Sequence of chain A:
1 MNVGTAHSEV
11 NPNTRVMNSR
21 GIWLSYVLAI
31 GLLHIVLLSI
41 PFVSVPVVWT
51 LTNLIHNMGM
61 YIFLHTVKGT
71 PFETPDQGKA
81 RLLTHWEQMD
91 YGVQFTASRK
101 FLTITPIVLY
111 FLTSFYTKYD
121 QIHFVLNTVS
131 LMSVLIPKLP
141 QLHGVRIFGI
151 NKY

This data describes a binding interaction between two proteins.

Residue-level contacts at the interface:
Residue L38 in chain B is in contact with residue K100 in chain A (closest heavy-atom distance 3.3 Å).
Residue H24 in chain B contacts residue Y110 in chain A (closest heavy-atom distance 4.0 Å).
Residue K45 in chain B is in contact with residue P140 in chain A (closest heavy-atom distance 4.5 Å).
Residue Y44 in chain B is in contact with residue F95 in chain A (closest heavy-atom distance 2.9 Å).
Residue Y23 in chain B contacts residue Q121 in chain A (closest heavy-atom distance 2.8 Å).
Residue L46 in chain B interacts with residue V93 in chain A (closest heavy-atom distance 4.5 Å).
Residue L46 in chain B interacts with residue G92 in chain A (closest heavy-atom distance 3.4 Å).
Residue P21 in chain B contacts residue Y119 in chain A (closest heavy-atom distance 4.2 Å).
Residue A20 in chain B interacts with residue Y119 in chain A (closest heavy-atom distance 3.5 Å).
Residue H24 in chain B interacts with residue Y119 in chain A (closest heavy-atom distance 3.3 Å).
Residue Q47 in chain B is in contact with residue H143 in chain A (closest heavy-atom distance 4.3 Å).
Residue Q47 in chain B interacts with residue Q94 in chain A (closest heavy-atom distance 3.6 Å).
Residue Y44 in chain B interacts with residue A97 in chain A (closest heavy-atom distance 5.0 Å).
Residue E28 in chain B interacts with residue Y119 in chain A (closest heavy-atom distance 4.0 Å).
Residue L17 in chain B interacts with residue Y119 in chain A (closest heavy-atom distance 4.7 Å).
Residue L39 in chain B is in contact with residue K100 in chain A (closest heavy-atom distance 4.0 Å).
Residue S41 in chain B is in contact with residue F95 in chain A (closest heavy-atom distance 3.5 Å).
Residue H24 in chain B contacts residue F124 in chain A (closest heavy-atom distance 3.1 Å).
Residue A16 in chain B interacts with residue F115 in chain A (closest heavy-atom distance 4.1 Å).
Residue E28 in chain B interacts with residue S114 in chain A (closest heavy-atom distance 3.8 Å).
Residue K45 in chain B is in contact with residue Q141 in chain A (closest heavy-atom distance 4.7 Å).
Residue H24 in chain B is in contact with residue S114 in chain A (closest heavy-atom distance 3.5 Å).
Residue L31 in chain B contacts residue L131 in chain A (closest heavy-atom distance 3.7 Å).
Residue I35 in chain B contacts residue I104 in chain A (closest heavy-atom distance 4.2 Å).
Residue L31 in chain B is in contact with residue I107 in chain A (closest heavy-atom distance 4.2 Å).
Residue L38 in chain B is in contact with residue I104 in chain A (closest heavy-atom distance 4.8 Å).
Residue L27 in chain B is in contact with residue F124 in chain A (closest heavy-atom distance 3.8 Å).
Residue T43 in chain B interacts with residue F95 in chain A (closest heavy-atom distance 3.6 Å).
Residue A16 in chain B contacts residue Y119 in chain A (closest heavy-atom distance 4.2 Å).
Residue I35 in chain B is in contact with residue F111 in chain A (closest heavy-atom distance 4.3 Å).
Residue K45 in chain B interacts with residue V93 in chain A (closest heavy-atom distance 3.8 Å).
Residue I32 in chain B contacts residue F111 in chain A (closest heavy-atom distance 3.6 Å).
Residue Y23 in chain B is in contact with residue F124 in chain A (closest heavy-atom distance 4.2 Å).
Residue E28 in chain B contacts residue Y110 in chain A (closest heavy-atom distance 5.0 Å).
Residue Q47 in chain B interacts with residue G92 in chain A (closest heavy-atom distance 4.0 Å).
Residue L25 in chain B contacts residue Y119 in chain A (closest heavy-atom distance 4.7 Å).
Residue L31 in chain B contacts residue F111 in chain A (closest heavy-atom distance 3.9 Å).
Residue K45 in chain B interacts with residue F95 in chain A (closest heavy-atom distance 4.4 Å).
Residue L27 in chain B interacts with residue Y110 in chain A (closest heavy-atom distance 3.5 Å).
Residue K45 in chain B is in contact with residue G92 in chain A (closest heavy-atom distance 4.5 Å).
Residue L46 in chain B is in contact with residue Q94 in chain A (closest heavy-atom distance 4.9 Å).
Residue L38 in chain B interacts with residue T103 in chain A (closest heavy-atom distance 3.5 Å).
Residue K45 in chain B contacts residue Q94 in chain A (closest heavy-atom distance 3.1 Å).
Residue Y44 in chain B contacts residue T96 in chain A (closest heavy-atom distance 4.0 Å).
Residue Y44 in chain B interacts with residue V93 in chain A (closest heavy-atom distance 4.5 Å).
Residue P21 in chain B interacts with residue Q121 in chain A (closest heavy-atom distance 3.7 Å).
Residue Q47 in chain B contacts residue P140 in chain A (closest heavy-atom distance 3.9 Å).
Residue I35 in chain B contacts residue I107 in chain A (closest heavy-atom distance 3.6 Å).
Residue W34 in chain B is in contact with residue I107 in chain A (closest heavy-atom distance 4.4 Å).
Residue L39 in chain B interacts with residue I104 in chain A (closest heavy-atom distance 3.6 Å).
Residue E28 in chain B is in contact with residue F111 in chain A (closest heavy-atom distance 3.7 Å).
Residue L27 in chain B is in contact with residue T128 in chain A (closest heavy-atom distance 4.2 Å).
Residue L38 in chain B interacts with residue F95 in chain A (closest heavy-atom distance 4.7 Å).
Residue L31 in chain B interacts with residue L135 in chain A (closest heavy-atom distance 4.8 Å).
Residue W34 in chain B contacts residue L139 in chain A (closest heavy-atom distance 4.0 Å).
Residue S41 in chain B interacts with residue K100 in chain A (closest heavy-atom distance 3.8 Å).
Residue Y44 in chain B is in contact with residue K100 in chain A (closest heavy-atom distance 4.0 Å).
Residue L31 in chain B contacts residue Y110 in chain A (closest heavy-atom distance 3.8 Å).

Sequence of chain B:
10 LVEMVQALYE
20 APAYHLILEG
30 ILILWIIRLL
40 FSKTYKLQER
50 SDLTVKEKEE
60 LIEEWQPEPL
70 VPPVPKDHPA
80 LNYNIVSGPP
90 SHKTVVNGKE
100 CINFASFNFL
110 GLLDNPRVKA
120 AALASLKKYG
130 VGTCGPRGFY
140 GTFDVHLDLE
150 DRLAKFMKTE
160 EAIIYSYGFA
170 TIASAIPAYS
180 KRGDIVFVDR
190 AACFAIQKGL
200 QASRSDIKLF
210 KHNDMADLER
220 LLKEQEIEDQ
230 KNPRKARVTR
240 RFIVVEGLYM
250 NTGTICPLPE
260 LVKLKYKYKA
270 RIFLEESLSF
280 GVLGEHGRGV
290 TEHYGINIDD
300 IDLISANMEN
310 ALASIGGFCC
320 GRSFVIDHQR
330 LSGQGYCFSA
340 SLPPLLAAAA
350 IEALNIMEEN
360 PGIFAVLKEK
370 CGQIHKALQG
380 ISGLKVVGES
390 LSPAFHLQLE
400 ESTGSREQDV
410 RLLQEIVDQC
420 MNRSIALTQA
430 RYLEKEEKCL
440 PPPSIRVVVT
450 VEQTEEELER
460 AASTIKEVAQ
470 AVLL